Contacts between the two chains:
Residue K70 in protein 2 contacts residue F107 in protein 1 (closest heavy-atom distance 3.3 Å).
Residue I202 in protein 2 contacts residue Y109 in protein 1 (closest heavy-atom distance 4.9 Å).
Residue P204 in protein 2 interacts with residue Y109 in protein 1 (closest heavy-atom distance 4.1 Å).
Residue L71 in protein 2 contacts residue R54 in protein 1 (closest heavy-atom distance 3.2 Å).
Residue L71 in protein 2 contacts residue F107 in protein 1 (closest heavy-atom distance 4.0 Å).
Residue K70 in protein 2 is in contact with residue R60 in protein 1 (closest heavy-atom distance 4.7 Å).
Residue P72 in protein 2 interacts with residue Y109 in protein 1 (closest heavy-atom distance 3.7 Å).
Residue K201 in protein 2 contacts residue F107 in protein 1 (closest heavy-atom distance 5.0 Å).
Residue M200 in protein 2 is in contact with residue Y109 in protein 1 (closest heavy-atom distance 4.7 Å).
Residue L71 in protein 2 is in contact with residue Y109 in protein 1 (closest heavy-atom distance 3.9 Å).
Residue K70 in protein 2 is in contact with residue E57 in protein 1 (closest heavy-atom distance 3.9 Å).
Residue P204 in protein 2 is in contact with residue G108 in protein 1 (closest heavy-atom distance 4.7 Å).
Residue P72 in protein 2 interacts with residue F107 in protein 1 (closest heavy-atom distance 3.6 Å).
Residue L69 in protein 2 is in contact with residue R54 in protein 1 (closest heavy-atom distance 4.4 Å).
Residue P72 in protein 2 is in contact with residue F111 in protein 1 (closest heavy-atom distance 4.1 Å).
Residue L73 in protein 2 is in contact with residue R54 in protein 1 (closest heavy-atom distance 3.7 Å).
Residue P72 in protein 2 is in contact with residue P112 in protein 1 (closest heavy-atom distance 4.7 Å).
Residue P204 in protein 2 interacts with residue F107 in protein 1 (closest heavy-atom distance 4.0 Å).
Residue P72 in protein 2 is in contact with residue R54 in protein 1 (closest heavy-atom distance 3.8 Å).
Residue K201 in protein 2 interacts with residue Y109 in protein 1 (closest heavy-atom distance 2.9 Å).
Residue K70 in protein 2 is in contact with residue R54 in protein 1 (closest heavy-atom distance 4.4 Å).

Sequence of protein 2:
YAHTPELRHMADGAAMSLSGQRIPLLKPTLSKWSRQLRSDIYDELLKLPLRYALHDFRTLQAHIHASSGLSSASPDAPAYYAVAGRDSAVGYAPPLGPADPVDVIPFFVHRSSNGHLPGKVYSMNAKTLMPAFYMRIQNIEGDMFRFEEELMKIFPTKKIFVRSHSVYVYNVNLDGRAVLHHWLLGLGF

These two protein chains interact to form a complex.

Sequence of protein 1:
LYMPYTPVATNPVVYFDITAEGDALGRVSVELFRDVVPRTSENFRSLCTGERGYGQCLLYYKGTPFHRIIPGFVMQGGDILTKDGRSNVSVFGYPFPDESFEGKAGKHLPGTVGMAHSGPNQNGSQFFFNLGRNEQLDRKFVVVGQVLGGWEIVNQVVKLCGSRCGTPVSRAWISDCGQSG